Sequence of the second protein:
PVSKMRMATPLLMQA

Sequence of the first protein:
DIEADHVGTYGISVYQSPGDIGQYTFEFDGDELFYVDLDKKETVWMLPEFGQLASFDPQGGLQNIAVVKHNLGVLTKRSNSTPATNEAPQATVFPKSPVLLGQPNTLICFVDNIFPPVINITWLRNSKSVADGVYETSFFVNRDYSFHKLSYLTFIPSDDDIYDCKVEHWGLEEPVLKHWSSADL

Residue-level contacts at the interface:
Residue V69 in the first protein contacts residue L23 in the second protein (closest heavy-atom distance 3.4 Å).
Residue F58 in the first protein interacts with residue M19 in the second protein (closest heavy-atom distance 3.1 Å).
Residue L55 in the first protein contacts residue P13 in the second protein (closest heavy-atom distance 4.4 Å).
Residue F28 in the first protein contacts residue M17 in the second protein (closest heavy-atom distance 3.8 Å).
Residue L77 in the first protein contacts residue M25 in the second protein (closest heavy-atom distance 3.4 Å).
Residue S57 in the first protein interacts with residue K16 in the second protein (closest heavy-atom distance 3.6 Å).
Residue F28 in the first protein interacts with residue R18 in the second protein (closest heavy-atom distance 3.7 Å).
Residue N73 in the first protein is in contact with residue L24 in the second protein (closest heavy-atom distance 3.5 Å).
Residue L55 in the first protein is in contact with residue S15 in the second protein (closest heavy-atom distance 3.2 Å).
Residue W47 in the first protein is in contact with residue M17 in the second protein (closest heavy-atom distance 3.7 Å).
Residue D59 in the first protein is in contact with residue M17 in the second protein (closest heavy-atom distance 5.0 Å).
Residue N66 in the first protein contacts residue A20 in the second protein (closest heavy-atom distance 3.3 Å).
Residue V70 in the first protein is in contact with residue P22 in the second protein (closest heavy-atom distance 4.8 Å).
Residue L55 in the first protein is in contact with residue V14 in the second protein (closest heavy-atom distance 3.5 Å).
Residue V69 in the first protein is in contact with residue L24 in the second protein (closest heavy-atom distance 3.5 Å).
Residue Y12 in the first protein interacts with residue M17 in the second protein (closest heavy-atom distance 3.6 Å).
Residue Q65 in the first protein contacts residue T21 in the second protein (closest heavy-atom distance 3.4 Å).
Residue N73 in the first protein interacts with residue L23 in the second protein (closest heavy-atom distance 3.0 Å).
Residue R80 in the first protein contacts residue Q26 in the second protein (closest heavy-atom distance 4.2 Å).
Residue F28 in the first protein is in contact with residue M19 in the second protein (closest heavy-atom distance 3.4 Å).
Residue G53 in the first protein interacts with residue V14 in the second protein (closest heavy-atom distance 4.9 Å).
Residue N73 in the first protein contacts residue M25 in the second protein (closest heavy-atom distance 3.1 Å).
Residue Y12 in the first protein interacts with residue M19 in the second protein (closest heavy-atom distance 4.3 Å).
Residue N66 in the first protein interacts with residue T21 in the second protein (closest heavy-atom distance 4.5 Å).
Residue A56 in the first protein contacts residue M17 in the second protein (closest heavy-atom distance 4.5 Å).
Residue H72 in the first protein contacts residue A27 in the second protein (closest heavy-atom distance 4.1 Å).
Residue G62 in the first protein is in contact with residue M19 in the second protein (closest heavy-atom distance 3.2 Å).
Residue V69 in the first protein is in contact with residue P22 in the second protein (closest heavy-atom distance 3.5 Å).
Residue S57 in the first protein is in contact with residue S15 in the second protein (closest heavy-atom distance 3.6 Å).
Residue V76 in the first protein interacts with residue A27 in the second protein (closest heavy-atom distance 4.1 Å).
Residue H72 in the first protein is in contact with residue L24 in the second protein (closest heavy-atom distance 3.3 Å).
Residue S57 in the first protein contacts residue M17 in the second protein (closest heavy-atom distance 2.9 Å).
Residue Y12 in the first protein interacts with residue R18 in the second protein (closest heavy-atom distance 4.1 Å).
Residue F58 in the first protein contacts residue M17 in the second protein (closest heavy-atom distance 3.1 Å).
Residue H72 in the first protein interacts with residue M25 in the second protein (closest heavy-atom distance 3.0 Å).
Residue N66 in the first protein contacts residue M19 in the second protein (closest heavy-atom distance 3.9 Å).
Residue Y26 in the first protein contacts residue M19 in the second protein (closest heavy-atom distance 3.0 Å).
Residue F36 in the first protein is in contact with residue M17 in the second protein (closest heavy-atom distance 4.3 Å).
Residue N66 in the first protein is in contact with residue P22 in the second protein (closest heavy-atom distance 3.3 Å).
Residue Y26 in the first protein interacts with residue A20 in the second protein (closest heavy-atom distance 4.8 Å).
Residue L35 in the first protein is in contact with residue M17 in the second protein (closest heavy-atom distance 3.9 Å).
Residue R80 in the first protein interacts with residue M25 in the second protein (closest heavy-atom distance 3.2 Å).
Residue D59 in the first protein contacts residue M19 in the second protein (closest heavy-atom distance 4.5 Å).
Residue A56 in the first protein interacts with residue S15 in the second protein (closest heavy-atom distance 3.5 Å).
Residue V76 in the first protein contacts residue M25 in the second protein (closest heavy-atom distance 3.2 Å).
Residue V76 in the first protein contacts residue Q26 in the second protein (closest heavy-atom distance 3.7 Å).
Residue H72 in the first protein contacts residue Q26 in the second protein (closest heavy-atom distance 4.8 Å).
Residue G63 in the first protein interacts with residue M19 in the second protein (closest heavy-atom distance 4.7 Å).
Residue A56 in the first protein interacts with residue V14 in the second protein (closest heavy-atom distance 4.4 Å).
Residue F58 in the first protein is in contact with residue R18 in the second protein (closest heavy-atom distance 4.6 Å).
Residue S57 in the first protein is in contact with residue V14 in the second protein (closest heavy-atom distance 3.8 Å).
Residue G13 in the first protein contacts residue M19 in the second protein (closest heavy-atom distance 4.7 Å).
Residue Q54 in the first protein contacts residue V14 in the second protein (closest heavy-atom distance 3.4 Å).
Residue Y12 in the first protein interacts with residue A20 in the second protein (closest heavy-atom distance 3.5 Å).

These two protein chains interact to form a complex.